Residue-level contacts at the interface:
Residue Y58 in the second protein interacts with residue L5 in the first protein (closest heavy-atom distance 4.2 Å).
Residue Y55 in the second protein contacts residue L9 in the first protein (closest heavy-atom distance 4.0 Å).
Residue S53 in the second protein is in contact with residue L2 in the first protein (closest heavy-atom distance 4.6 Å).
Residue Y104 in the second protein interacts with residue D6 in the first protein (closest heavy-atom distance 4.2 Å).
Residue Y62 in the second protein interacts with residue L5 in the first protein (closest heavy-atom distance 3.4 Å).
Residue A106 in the second protein is in contact with residue S3 in the first protein (closest heavy-atom distance 4.7 Å).
Residue Y58 in the second protein contacts residue L9 in the first protein (closest heavy-atom distance 4.1 Å).
Residue Y104 in the second protein is in contact with residue L10 in the first protein (closest heavy-atom distance 3.7 Å).
Residue Y62 in the second protein contacts residue N1 in the first protein (closest heavy-atom distance 3.3 Å).
Residue Y60 in the second protein is in contact with residue N1 in the first protein (closest heavy-atom distance 3.6 Å).
Residue W50 in the second protein contacts residue L2 in the first protein (closest heavy-atom distance 4.6 Å).
Residue S36 in the second protein is in contact with residue D6 in the first protein (closest heavy-atom distance 2.7 Å).
Residue Y55 in the second protein contacts residue D6 in the first protein (closest heavy-atom distance 2.7 Å).
Residue H38 in the second protein interacts with residue D6 in the first protein (closest heavy-atom distance 4.3 Å).
Residue G102 in the second protein is in contact with residue D6 in the first protein (closest heavy-atom distance 3.7 Å).
Residue G105 in the second protein interacts with residue R7 in the first protein (closest heavy-atom distance 5.0 Å).
Residue Y55 in the second protein contacts residue L2 in the first protein (closest heavy-atom distance 3.0 Å).
Residue H38 in the second protein interacts with residue L2 in the first protein (closest heavy-atom distance 4.7 Å).
Residue Y62 in the second protein contacts residue L2 in the first protein (closest heavy-atom distance 3.8 Å).
Residue S35 in the second protein contacts residue L9 in the first protein (closest heavy-atom distance 4.0 Å).
Residue Y55 in the second protein contacts residue L5 in the first protein (closest heavy-atom distance 3.5 Å).
Residue Y103 in the second protein contacts residue D6 in the first protein (closest heavy-atom distance 3.1 Å).
Residue Y60 in the second protein is in contact with residue L5 in the first protein (closest heavy-atom distance 3.6 Å).
Residue S36 in the second protein contacts residue L9 in the first protein (closest heavy-atom distance 4.4 Å).
Residue G105 in the second protein interacts with residue D6 in the first protein (closest heavy-atom distance 4.2 Å).
Residue Y58 in the second protein interacts with residue L8 in the first protein (closest heavy-atom distance 3.3 Å).
Residue A106 in the second protein interacts with residue L2 in the first protein (closest heavy-atom distance 4.5 Å).
Residue A106 in the second protein contacts residue D6 in the first protein (closest heavy-atom distance 3.3 Å).
Residue Y57 in the second protein is in contact with residue L9 in the first protein (closest heavy-atom distance 3.7 Å).
Residue G105 in the second protein interacts with residue S3 in the first protein (closest heavy-atom distance 3.5 Å).
Residue Y103 in the second protein is in contact with residue L10 in the first protein (closest heavy-atom distance 4.0 Å).
Residue Y104 in the second protein contacts residue R7 in the first protein (closest heavy-atom distance 3.9 Å).
Residue Y57 in the second protein is in contact with residue L12 in the first protein (closest heavy-atom distance 3.5 Å).
Residue Y34 in the second protein is in contact with residue L9 in the first protein (closest heavy-atom distance 3.7 Å).

Sequence of the second protein:
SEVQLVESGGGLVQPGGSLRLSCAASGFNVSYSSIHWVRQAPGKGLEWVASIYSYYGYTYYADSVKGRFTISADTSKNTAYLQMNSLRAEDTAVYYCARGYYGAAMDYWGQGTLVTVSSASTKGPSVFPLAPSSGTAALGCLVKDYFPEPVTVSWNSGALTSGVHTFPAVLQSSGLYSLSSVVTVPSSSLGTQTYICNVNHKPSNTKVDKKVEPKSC

Sequence of the first protein:
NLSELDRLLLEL

This data describes a binding interaction between two proteins.